Sequence of protein 1:
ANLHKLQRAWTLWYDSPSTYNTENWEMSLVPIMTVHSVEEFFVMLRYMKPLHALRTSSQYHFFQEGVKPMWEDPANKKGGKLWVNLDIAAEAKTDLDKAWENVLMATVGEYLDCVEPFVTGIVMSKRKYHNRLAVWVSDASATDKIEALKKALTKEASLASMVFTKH

Interface contacts:
Residue M143 in protein 1 interacts with residue R11 in protein 2 (closest heavy-atom distance 3.5 Å).
Residue M50 in protein 1 is in contact with residue V30 in protein 2 (closest heavy-atom distance 3.7 Å).
Residue K22 in protein 1 interacts with residue Y9 in protein 2 (closest heavy-atom distance 2.7 Å).
Residue R72 in protein 1 contacts residue E38 in protein 2 (closest heavy-atom distance 2.9 Å).
Residue A70 in protein 1 interacts with residue A40 in protein 2 (closest heavy-atom distance 2.8 Å).
Residue E56 in protein 1 interacts with residue M24 in protein 2 (closest heavy-atom distance 3.5 Å).
Residue R63 in protein 1 is in contact with residue A21 in protein 2 (closest heavy-atom distance 3.2 Å).
Residue H21 in protein 1 contacts residue I17 in protein 2 (closest heavy-atom distance 3.4 Å).
Residue F59 in protein 1 is in contact with residue A18 in protein 2 (closest heavy-atom distance 3.6 Å).
Residue Y64 in protein 1 is in contact with residue F34 in protein 2 (closest heavy-atom distance 2.9 Å).
Residue F59 in protein 1 contacts residue A21 in protein 2 (closest heavy-atom distance 3.6 Å).
Residue R63 in protein 1 contacts residue D25 in protein 2 (closest heavy-atom distance 3.5 Å).
Residue E148 in protein 1 is in contact with residue M8 in protein 2 (closest heavy-atom distance 3.8 Å).
Residue E148 in protein 1 interacts with residue T7 in protein 2 (closest heavy-atom distance 3.7 Å).
Residue K22 in protein 1 is in contact with residue T7 in protein 2 (closest heavy-atom distance 3.4 Å).
Residue I49 in protein 1 contacts residue I37 in protein 2 (closest heavy-atom distance 3.6 Å).
Residue H21 in protein 1 contacts residue Y9 in protein 2 (closest heavy-atom distance 3.4 Å).
Residue Y31 in protein 1 contacts residue V36 in protein 2 (closest heavy-atom distance 3.1 Å).
Residue Y64 in protein 1 contacts residue L26 in protein 2 (closest heavy-atom distance 3.5 Å).
Residue M50 in protein 1 contacts residue F34 in protein 2 (closest heavy-atom distance 3.7 Å).
Residue G147 in protein 1 interacts with residue Y9 in protein 2 (closest heavy-atom distance 3.1 Å).
Residue Y64 in protein 1 interacts with residue L31 in protein 2 (closest heavy-atom distance 3.5 Å).
Residue D151 in protein 1 contacts residue R6 in protein 2 (closest heavy-atom distance 2.5 Å).
Residue Y77 in protein 1 contacts residue I37 in protein 2 (closest heavy-atom distance 3.4 Å).
Residue K66 in protein 1 contacts residue I37 in protein 2 (closest heavy-atom distance 3.3 Å).
Residue L71 in protein 1 interacts with residue E38 in protein 2 (closest heavy-atom distance 3.4 Å).
Residue V60 in protein 1 interacts with residue M24 in protein 2 (closest heavy-atom distance 3.7 Å).
Residue S35 in protein 1 contacts residue E38 in protein 2 (closest heavy-atom distance 2.8 Å).
Residue A70 in protein 1 contacts residue V39 in protein 2 (closest heavy-atom distance 3.3 Å).
Residue V55 in protein 1 interacts with residue I17 in protein 2 (closest heavy-atom distance 3.7 Å).
Residue T36 in protein 1 interacts with residue V36 in protein 2 (closest heavy-atom distance 3.5 Å).
Residue L71 in protein 1 interacts with residue I37 in protein 2 (closest heavy-atom distance 3.4 Å).
Residue S33 in protein 1 interacts with residue E38 in protein 2 (closest heavy-atom distance 3.7 Å).
Residue M61 in protein 1 contacts residue F34 in protein 2 (closest heavy-atom distance 3.8 Å).
Residue E56 in protein 1 is in contact with residue A21 in protein 2 (closest heavy-atom distance 3.7 Å).
Residue I49 in protein 1 contacts residue F34 in protein 2 (closest heavy-atom distance 3.5 Å).
Residue E56 in protein 1 is in contact with residue I17 in protein 2 (closest heavy-atom distance 3.5 Å).
Residue H21 in protein 1 interacts with residue L20 in protein 2 (closest heavy-atom distance 3.5 Å).
Residue I49 in protein 1 interacts with residue K33 in protein 2 (closest heavy-atom distance 3.2 Å).
Residue Y149 in protein 1 interacts with residue R11 in protein 2 (closest heavy-atom distance 3.3 Å).
Residue F59 in protein 1 contacts residue L14 in protein 2 (closest heavy-atom distance 3.0 Å).
Residue V55 in protein 1 interacts with residue L14 in protein 2 (closest heavy-atom distance 3.7 Å).
Residue Q24 in protein 1 is in contact with residue T7 in protein 2 (closest heavy-atom distance 2.6 Å).
Residue G147 in protein 1 is in contact with residue M8 in protein 2 (closest heavy-atom distance 3.6 Å).
Residue Q24 in protein 1 interacts with residue R6 in protein 2 (closest heavy-atom distance 3.3 Å).
Residue M143 in protein 1 interacts with residue L15 in protein 2 (closest heavy-atom distance 3.8 Å).
Residue Y149 in protein 1 interacts with residue Y9 in protein 2 (closest heavy-atom distance 2.8 Å).
Residue Y31 in protein 1 contacts residue I37 in protein 2 (closest heavy-atom distance 3.7 Å).
Residue L71 in protein 1 is in contact with residue A40 in protein 2 (closest heavy-atom distance 3.4 Å).
Residue M50 in protein 1 is in contact with residue L26 in protein 2 (closest heavy-atom distance 3.7 Å).
Residue R63 in protein 1 is in contact with residue S22 in protein 2 (closest heavy-atom distance 3.7 Å).
Residue Y31 in protein 1 is in contact with residue E38 in protein 2 (closest heavy-atom distance 3.3 Å).
Residue V60 in protein 1 contacts residue L26 in protein 2 (closest heavy-atom distance 3.5 Å).
Residue N140 in protein 1 interacts with residue R11 in protein 2 (closest heavy-atom distance 2.9 Å).
Residue Y149 in protein 1 contacts residue L14 in protein 2 (closest heavy-atom distance 3.7 Å).
Residue E148 in protein 1 is in contact with residue R6 in protein 2 (closest heavy-atom distance 3.1 Å).
Residue M143 in protein 1 interacts with residue L14 in protein 2 (closest heavy-atom distance 3.4 Å).
Residue M65 in protein 1 interacts with residue F34 in protein 2 (closest heavy-atom distance 3.8 Å).
Residue R63 in protein 1 is in contact with residue M24 in protein 2 (closest heavy-atom distance 2.7 Å).
Residue Y64 in protein 1 interacts with residue D25 in protein 2 (closest heavy-atom distance 2.3 Å).

Sequence of protein 2:
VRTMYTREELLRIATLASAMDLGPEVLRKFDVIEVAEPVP

These two protein chains interact to form a complex.